These two protein chains interact to form a complex.

Sequence of the first protein:
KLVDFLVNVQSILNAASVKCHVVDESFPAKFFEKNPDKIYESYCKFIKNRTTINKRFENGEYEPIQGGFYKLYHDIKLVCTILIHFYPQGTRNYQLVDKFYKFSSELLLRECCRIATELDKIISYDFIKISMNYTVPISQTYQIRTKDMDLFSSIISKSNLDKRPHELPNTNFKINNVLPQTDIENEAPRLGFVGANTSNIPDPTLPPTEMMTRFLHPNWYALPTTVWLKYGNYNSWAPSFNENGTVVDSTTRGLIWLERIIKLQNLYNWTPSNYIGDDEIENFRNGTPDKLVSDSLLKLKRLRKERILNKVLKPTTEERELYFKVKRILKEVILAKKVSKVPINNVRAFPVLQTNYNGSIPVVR

Sequence of the second protein:
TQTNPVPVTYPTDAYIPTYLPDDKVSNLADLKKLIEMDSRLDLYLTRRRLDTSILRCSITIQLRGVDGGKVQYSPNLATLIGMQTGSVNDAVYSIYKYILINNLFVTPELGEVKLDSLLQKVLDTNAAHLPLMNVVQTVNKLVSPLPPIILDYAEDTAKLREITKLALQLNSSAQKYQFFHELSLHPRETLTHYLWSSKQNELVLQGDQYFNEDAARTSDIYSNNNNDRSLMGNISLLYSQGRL

Contacts between the two chains:
Residue Y287 in the first protein interacts with residue D44 in the second protein (closest heavy-atom distance 3.0 Å).
Residue K283 in the first protein is in contact with residue P7 in the second protein (closest heavy-atom distance 3.8 Å).
Residue W290 in the first protein is in contact with residue L45 in the second protein (closest heavy-atom distance 4.1 Å).
Residue T262 in the first protein contacts residue R456 in the second protein (closest heavy-atom distance 2.6 Å).
Residue W281 in the first protein contacts residue P9 in the second protein (closest heavy-atom distance 3.6 Å).
Residue S303 in the first protein contacts residue Y17 in the second protein (closest heavy-atom distance 3.6 Å).
Residue K283 in the first protein interacts with residue Y12 in the second protein (closest heavy-atom distance 4.0 Å).
Residue W273 in the first protein is in contact with residue D447 in the second protein (closest heavy-atom distance 3.1 Å).
Residue N272 in the first protein interacts with residue D447 in the second protein (closest heavy-atom distance 3.6 Å).
Residue M264 in the first protein contacts residue Y461 in the second protein (closest heavy-atom distance 4.2 Å).
Residue W281 in the first protein contacts residue P13 in the second protein (closest heavy-atom distance 3.6 Å).
Residue H270 in the first protein contacts residue G446 in the second protein (closest heavy-atom distance 4.2 Å).
Residue W281 in the first protein interacts with residue V10 in the second protein (closest heavy-atom distance 3.1 Å).
Residue K283 in the first protein interacts with residue V8 in the second protein (closest heavy-atom distance 3.0 Å).
Residue F294 in the first protein interacts with residue Y17 in the second protein (closest heavy-atom distance 3.7 Å).
Residue N288 in the first protein contacts residue T48 in the second protein (closest heavy-atom distance 4.2 Å).
Residue W290 in the first protein interacts with residue D44 in the second protein (closest heavy-atom distance 4.2 Å).
Residue L308 in the first protein is in contact with residue S411 in the second protein (closest heavy-atom distance 3.7 Å).
Residue W281 in the first protein interacts with residue T11 in the second protein (closest heavy-atom distance 3.2 Å).
Residue W290 in the first protein contacts residue T48 in the second protein (closest heavy-atom distance 4.0 Å).
Residue L282 in the first protein interacts with residue P7 in the second protein (closest heavy-atom distance 4.2 Å).
Residue Y287 in the first protein interacts with residue T48 in the second protein (closest heavy-atom distance 2.7 Å).
Residue S289 in the first protein contacts residue S41 in the second protein (closest heavy-atom distance 3.5 Å).
Residue G307 in the first protein contacts residue L407 in the second protein (closest heavy-atom distance 3.4 Å).
Residue M264 in the first protein interacts with residue A455 in the second protein (closest heavy-atom distance 3.3 Å).
Residue W281 in the first protein interacts with residue T14 in the second protein (closest heavy-atom distance 3.8 Å).
Residue F268 in the first protein interacts with residue F450 in the second protein (closest heavy-atom distance 3.5 Å).
Residue E263 in the first protein interacts with residue E452 in the second protein (closest heavy-atom distance 3.3 Å).
Residue L282 in the first protein interacts with residue T14 in the second protein (closest heavy-atom distance 4.0 Å).
Residue F294 in the first protein is in contact with residue T14 in the second protein (closest heavy-atom distance 4.1 Å).
Residue S293 in the first protein interacts with residue T14 in the second protein (closest heavy-atom distance 3.4 Å).
Residue L308 in the first protein contacts residue Q414 in the second protein (closest heavy-atom distance 3.4 Å).
Residue W310 in the first protein interacts with residue Y12 in the second protein (closest heavy-atom distance 4.2 Å).
Residue S289 in the first protein contacts residue D44 in the second protein (closest heavy-atom distance 2.8 Å).
Residue H270 in the first protein contacts residue F450 in the second protein (closest heavy-atom distance 4.3 Å).
Residue M265 in the first protein interacts with residue A455 in the second protein (closest heavy-atom distance 4.1 Å).
Residue W281 in the first protein is in contact with residue Y12 in the second protein (closest heavy-atom distance 3.8 Å).
Residue L308 in the first protein contacts residue L407 in the second protein (closest heavy-atom distance 3.4 Å).
Residue L311 in the first protein is in contact with residue L407 in the second protein (closest heavy-atom distance 4.0 Å).
Residue F294 in the first protein is in contact with residue D15 in the second protein (closest heavy-atom distance 4.2 Å).
Residue L311 in the first protein interacts with residue Q408 in the second protein (closest heavy-atom distance 3.8 Å).
Residue M264 in the first protein interacts with residue R456 in the second protein (closest heavy-atom distance 3.7 Å).
Residue S289 in the first protein contacts residue D40 in the second protein (closest heavy-atom distance 4.2 Å).
Residue W281 in the first protein contacts residue V8 in the second protein (closest heavy-atom distance 4.3 Å).
Residue H270 in the first protein contacts residue D447 in the second protein (closest heavy-atom distance 2.9 Å).
Residue W310 in the first protein is in contact with residue P13 in the second protein (closest heavy-atom distance 3.5 Å).
Residue L282 in the first protein interacts with residue P9 in the second protein (closest heavy-atom distance 4.1 Å).
Residue Y284 in the first protein contacts residue P7 in the second protein (closest heavy-atom distance 3.6 Å).
Residue W310 in the first protein contacts residue L407 in the second protein (closest heavy-atom distance 4.0 Å).
Residue S293 in the first protein is in contact with residue D15 in the second protein (closest heavy-atom distance 4.3 Å).
Residue L282 in the first protein contacts residue V8 in the second protein (closest heavy-atom distance 3.8 Å).
Residue Y287 in the first protein interacts with residue R51 in the second protein (closest heavy-atom distance 4.2 Å).
Residue N288 in the first protein interacts with residue D44 in the second protein (closest heavy-atom distance 3.5 Å).
Residue T304 in the first protein contacts residue Q414 in the second protein (closest heavy-atom distance 4.0 Å).
Residue E263 in the first protein is in contact with residue R456 in the second protein (closest heavy-atom distance 4.0 Å).
Residue M265 in the first protein interacts with residue E452 in the second protein (closest heavy-atom distance 2.9 Å).
Residue L311 in the first protein interacts with residue K404 in the second protein (closest heavy-atom distance 3.7 Å).
Residue T304 in the first protein contacts residue Y17 in the second protein (closest heavy-atom distance 4.3 Å).
Residue V280 in the first protein contacts residue P9 in the second protein (closest heavy-atom distance 4.0 Å).
Residue M265 in the first protein is in contact with residue N451 in the second protein (closest heavy-atom distance 3.9 Å).